Sequence of chain A:
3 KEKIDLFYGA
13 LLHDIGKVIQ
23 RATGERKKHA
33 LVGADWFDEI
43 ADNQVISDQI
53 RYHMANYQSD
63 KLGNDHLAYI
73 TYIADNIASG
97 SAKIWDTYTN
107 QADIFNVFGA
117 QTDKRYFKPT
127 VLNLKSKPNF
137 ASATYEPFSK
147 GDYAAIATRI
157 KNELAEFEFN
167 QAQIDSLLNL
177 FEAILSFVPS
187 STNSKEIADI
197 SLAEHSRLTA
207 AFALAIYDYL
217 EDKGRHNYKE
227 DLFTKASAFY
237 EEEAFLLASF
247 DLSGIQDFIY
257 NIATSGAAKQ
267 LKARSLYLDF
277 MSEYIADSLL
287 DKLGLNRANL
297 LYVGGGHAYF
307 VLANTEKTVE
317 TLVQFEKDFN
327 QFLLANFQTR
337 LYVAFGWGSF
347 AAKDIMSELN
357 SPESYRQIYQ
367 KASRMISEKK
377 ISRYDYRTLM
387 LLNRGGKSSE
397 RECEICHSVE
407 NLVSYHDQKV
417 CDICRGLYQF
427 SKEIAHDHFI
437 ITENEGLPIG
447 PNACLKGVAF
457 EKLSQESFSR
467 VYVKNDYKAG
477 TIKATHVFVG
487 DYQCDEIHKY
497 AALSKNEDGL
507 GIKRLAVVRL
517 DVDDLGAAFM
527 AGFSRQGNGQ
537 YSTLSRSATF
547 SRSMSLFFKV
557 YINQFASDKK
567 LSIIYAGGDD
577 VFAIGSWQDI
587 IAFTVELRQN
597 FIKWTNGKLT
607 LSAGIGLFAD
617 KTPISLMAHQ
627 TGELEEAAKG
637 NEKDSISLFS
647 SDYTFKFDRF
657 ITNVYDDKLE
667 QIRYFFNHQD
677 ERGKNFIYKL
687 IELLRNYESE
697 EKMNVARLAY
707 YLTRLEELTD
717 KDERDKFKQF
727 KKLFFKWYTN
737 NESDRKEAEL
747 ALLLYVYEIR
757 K

Interface contacts:
Residue A702 in chain A is in contact with residue Y113 in chain B (closest heavy-atom distance 3.5 Å).
Residue A702 in chain A contacts residue A109 in chain B (closest heavy-atom distance 4.8 Å).
Residue M699 in chain A contacts residue A13 in chain B (closest heavy-atom distance 4.5 Å).
Residue K698 in chain A is in contact with residue E14 in chain B (closest heavy-atom distance 3.5 Å).
Residue Y706 in chain A is in contact with residue A112 in chain B (closest heavy-atom distance 3.7 Å).
Residue M699 in chain A is in contact with residue R105 in chain B (closest heavy-atom distance 4.9 Å).
Residue V701 in chain A is in contact with residue Y113 in chain B (closest heavy-atom distance 3.9 Å).
Residue A702 in chain A contacts residue A13 in chain B (closest heavy-atom distance 4.4 Å).
Residue K698 in chain A contacts residue K12 in chain B (closest heavy-atom distance 4.8 Å).
Residue T709 in chain A is in contact with residue F116 in chain B (closest heavy-atom distance 3.7 Å).
Residue R703 in chain A is in contact with residue E108 in chain B (closest heavy-atom distance 4.0 Å).
Residue F731 in chain A contacts residue F116 in chain B (closest heavy-atom distance 4.5 Å).
Residue M699 in chain A is in contact with residue E108 in chain B (closest heavy-atom distance 3.7 Å).
Residue K698 in chain A is in contact with residue A13 in chain B (closest heavy-atom distance 3.4 Å).
Residue Y706 in chain A contacts residue V111 in chain B (closest heavy-atom distance 4.3 Å).
Residue K727 in chain A contacts residue F116 in chain B (closest heavy-atom distance 3.9 Å).
Residue E696 in chain A is in contact with residue K12 in chain B (closest heavy-atom distance 3.8 Å).
Residue A702 in chain A interacts with residue A112 in chain B (closest heavy-atom distance 3.4 Å).
Residue A705 in chain A interacts with residue F116 in chain B (closest heavy-atom distance 4.8 Å).
Residue Y706 in chain A contacts residue K115 in chain B (closest heavy-atom distance 4.6 Å).
Residue T709 in chain A is in contact with residue K115 in chain B (closest heavy-atom distance 4.1 Å).
Residue M699 in chain A interacts with residue K12 in chain B (closest heavy-atom distance 2.8 Å).
Residue A705 in chain A interacts with residue Y113 in chain B (closest heavy-atom distance 4.6 Å).
Residue A705 in chain A contacts residue A112 in chain B (closest heavy-atom distance 3.6 Å).

The following describes two proteins that form a bound complex.

Sequence of chain B:
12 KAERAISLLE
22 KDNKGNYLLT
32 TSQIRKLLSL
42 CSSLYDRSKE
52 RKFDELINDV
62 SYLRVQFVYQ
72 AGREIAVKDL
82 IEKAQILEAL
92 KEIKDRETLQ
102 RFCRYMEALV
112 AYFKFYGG